Sequence of protein 1:
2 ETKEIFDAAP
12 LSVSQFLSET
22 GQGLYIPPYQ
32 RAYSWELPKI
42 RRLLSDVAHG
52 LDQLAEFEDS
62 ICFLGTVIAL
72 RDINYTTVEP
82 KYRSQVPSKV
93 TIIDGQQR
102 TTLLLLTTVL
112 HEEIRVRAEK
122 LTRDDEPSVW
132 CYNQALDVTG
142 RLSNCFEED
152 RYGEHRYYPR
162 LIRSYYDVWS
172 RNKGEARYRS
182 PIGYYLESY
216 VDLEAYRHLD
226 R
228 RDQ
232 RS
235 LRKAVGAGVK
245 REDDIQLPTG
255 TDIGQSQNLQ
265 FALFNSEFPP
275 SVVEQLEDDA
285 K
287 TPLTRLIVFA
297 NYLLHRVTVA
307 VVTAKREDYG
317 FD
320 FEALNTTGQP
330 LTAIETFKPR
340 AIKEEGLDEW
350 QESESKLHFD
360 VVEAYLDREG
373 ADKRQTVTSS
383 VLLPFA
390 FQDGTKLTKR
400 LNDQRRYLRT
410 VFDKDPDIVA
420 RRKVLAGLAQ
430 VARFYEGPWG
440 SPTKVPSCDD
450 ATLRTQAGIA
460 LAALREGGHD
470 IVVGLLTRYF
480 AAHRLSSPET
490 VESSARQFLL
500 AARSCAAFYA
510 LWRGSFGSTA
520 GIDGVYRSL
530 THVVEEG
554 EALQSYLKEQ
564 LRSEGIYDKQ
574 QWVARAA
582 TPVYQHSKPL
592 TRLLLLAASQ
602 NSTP

Contacts between the two chains:
Residue T304 in protein 2 is in contact with residue E2 in protein 1 (closest heavy-atom distance 3.9 Å).
Residue H301 in protein 2 interacts with residue E2 in protein 1 (closest heavy-atom distance 2.9 Å).
Residue F64 in protein 2 interacts with residue I6 in protein 1 (closest heavy-atom distance 3.3 Å).
Residue G66 in protein 2 interacts with residue A322 in protein 1 (closest heavy-atom distance 3.6 Å).
Residue G327 in protein 2 contacts residue F320 in protein 1 (closest heavy-atom distance 3.9 Å).
Residue E321 in protein 2 is in contact with residue L400 in protein 1 (closest heavy-atom distance 3.8 Å).
Residue P329 in protein 2 contacts residue F320 in protein 1 (closest heavy-atom distance 3.6 Å).
Residue T3 in protein 2 contacts residue Q16 in protein 1 (closest heavy-atom distance 3.4 Å).
Residue G327 in protein 2 contacts residue D96 in protein 1 (closest heavy-atom distance 3.5 Å).
Residue D60 in protein 2 is in contact with residue R312 in protein 1 (closest heavy-atom distance 3.2 Å).
Residue F320 in protein 2 interacts with residue Q328 in protein 1 (closest heavy-atom distance 3.0 Å).
Residue T67 in protein 2 contacts residue A322 in protein 1 (closest heavy-atom distance 3.8 Å).
Residue P11 in protein 2 contacts residue K4 in protein 1 (closest heavy-atom distance 4.0 Å).
Residue S61 in protein 2 interacts with residue Y315 in protein 1 (closest heavy-atom distance 3.9 Å).
Residue R100 in protein 2 is in contact with residue T325 in protein 1 (closest heavy-atom distance 3.6 Å).
Residue Q16 in protein 2 contacts residue T3 in protein 1 (closest heavy-atom distance 3.1 Å).
Residue E313 in protein 2 is in contact with residue R408 in protein 1 (closest heavy-atom distance 2.7 Å).
Residue L400 in protein 2 interacts with residue E321 in protein 1 (closest heavy-atom distance 3.7 Å).
Residue Q328 in protein 2 interacts with residue N324 in protein 1 (closest heavy-atom distance 3.3 Å).
Residue T325 in protein 2 interacts with residue R100 in protein 1 (closest heavy-atom distance 3.0 Å).
Residue F7 in protein 2 contacts residue P11 in protein 1 (closest heavy-atom distance 3.3 Å).
Residue E2 in protein 2 contacts residue Q16 in protein 1 (closest heavy-atom distance 3.2 Å).
Residue D60 in protein 2 contacts residue Y315 in protein 1 (closest heavy-atom distance 1.9 Å).
Residue D96 in protein 2 contacts residue G327 in protein 1 (closest heavy-atom distance 3.4 Å).
Residue Q328 in protein 2 is in contact with residue R32 in protein 1 (closest heavy-atom distance 3.6 Å).
Residue R32 in protein 2 interacts with residue Q328 in protein 1 (closest heavy-atom distance 3.6 Å).
Residue D318 in protein 2 interacts with residue N401 in protein 1 (closest heavy-atom distance 2.8 Å).
Residue T67 in protein 2 contacts residue T326 in protein 1 (closest heavy-atom distance 3.8 Å).
Residue F7 in protein 2 contacts residue F64 in protein 1 (closest heavy-atom distance 3.3 Å).
Residue P11 in protein 2 interacts with residue T3 in protein 1 (closest heavy-atom distance 4.0 Å).
Residue F64 in protein 2 is in contact with residue F7 in protein 1 (closest heavy-atom distance 3.1 Å).
Residue P338 in protein 2 is in contact with residue P29 in protein 1 (closest heavy-atom distance 3.5 Å).
Residue P29 in protein 2 is in contact with residue P338 in protein 1 (closest heavy-atom distance 3.7 Å).
Residue G327 in protein 2 interacts with residue N324 in protein 1 (closest heavy-atom distance 3.5 Å).
Residue I62 in protein 2 interacts with residue Y315 in protein 1 (closest heavy-atom distance 3.7 Å).
Residue Y315 in protein 2 interacts with residue I62 in protein 1 (closest heavy-atom distance 3.8 Å).
Residue A9 in protein 2 interacts with residue A9 in protein 1 (closest heavy-atom distance 3.4 Å).
Residue F317 in protein 2 is in contact with residue R404 in protein 1 (closest heavy-atom distance 3.6 Å).
Residue D314 in protein 2 contacts residue R405 in protein 1 (closest heavy-atom distance 3.4 Å).
Residue Y315 in protein 2 interacts with residue D60 in protein 1 (closest heavy-atom distance 2.5 Å).
Residue T326 in protein 2 interacts with residue T67 in protein 1 (closest heavy-atom distance 3.4 Å).
Residue P11 in protein 2 is in contact with residue F7 in protein 1 (closest heavy-atom distance 3.7 Å).
Residue A306 in protein 2 is in contact with residue F7 in protein 1 (closest heavy-atom distance 3.2 Å).
Residue A322 in protein 2 is in contact with residue F64 in protein 1 (closest heavy-atom distance 3.9 Å).
Residue E334 in protein 2 interacts with residue Y30 in protein 1 (closest heavy-atom distance 3.3 Å).
Residue F7 in protein 2 is in contact with residue A306 in protein 1 (closest heavy-atom distance 3.1 Å).
Residue Q328 in protein 2 interacts with residue F320 in protein 1 (closest heavy-atom distance 3.4 Å).
Residue A322 in protein 2 is in contact with residue G66 in protein 1 (closest heavy-atom distance 3.6 Å).
Residue N324 in protein 2 contacts residue G327 in protein 1 (closest heavy-atom distance 3.0 Å).
Residue R404 in protein 2 interacts with residue F317 in protein 1 (closest heavy-atom distance 3.3 Å).
Residue D96 in protein 2 is in contact with residue T326 in protein 1 (closest heavy-atom distance 3.5 Å).
Residue F64 in protein 2 is in contact with residue A322 in protein 1 (closest heavy-atom distance 3.7 Å).
Residue Y30 in protein 2 is in contact with residue E334 in protein 1 (closest heavy-atom distance 3.4 Å).
Residue F320 in protein 2 is in contact with residue G327 in protein 1 (closest heavy-atom distance 3.5 Å).
Residue A322 in protein 2 is in contact with residue T67 in protein 1 (closest heavy-atom distance 3.6 Å).
Residue T326 in protein 2 contacts residue D96 in protein 1 (closest heavy-atom distance 3.8 Å).
Residue R405 in protein 2 interacts with residue D314 in protein 1 (closest heavy-atom distance 3.3 Å).
Residue R312 in protein 2 interacts with residue D60 in protein 1 (closest heavy-atom distance 3.6 Å).
Residue T67 in protein 2 contacts residue L323 in protein 1 (closest heavy-atom distance 3.8 Å).
Residue N401 in protein 2 interacts with residue D318 in protein 1 (closest heavy-atom distance 3.1 Å).

Sequence of protein 2:
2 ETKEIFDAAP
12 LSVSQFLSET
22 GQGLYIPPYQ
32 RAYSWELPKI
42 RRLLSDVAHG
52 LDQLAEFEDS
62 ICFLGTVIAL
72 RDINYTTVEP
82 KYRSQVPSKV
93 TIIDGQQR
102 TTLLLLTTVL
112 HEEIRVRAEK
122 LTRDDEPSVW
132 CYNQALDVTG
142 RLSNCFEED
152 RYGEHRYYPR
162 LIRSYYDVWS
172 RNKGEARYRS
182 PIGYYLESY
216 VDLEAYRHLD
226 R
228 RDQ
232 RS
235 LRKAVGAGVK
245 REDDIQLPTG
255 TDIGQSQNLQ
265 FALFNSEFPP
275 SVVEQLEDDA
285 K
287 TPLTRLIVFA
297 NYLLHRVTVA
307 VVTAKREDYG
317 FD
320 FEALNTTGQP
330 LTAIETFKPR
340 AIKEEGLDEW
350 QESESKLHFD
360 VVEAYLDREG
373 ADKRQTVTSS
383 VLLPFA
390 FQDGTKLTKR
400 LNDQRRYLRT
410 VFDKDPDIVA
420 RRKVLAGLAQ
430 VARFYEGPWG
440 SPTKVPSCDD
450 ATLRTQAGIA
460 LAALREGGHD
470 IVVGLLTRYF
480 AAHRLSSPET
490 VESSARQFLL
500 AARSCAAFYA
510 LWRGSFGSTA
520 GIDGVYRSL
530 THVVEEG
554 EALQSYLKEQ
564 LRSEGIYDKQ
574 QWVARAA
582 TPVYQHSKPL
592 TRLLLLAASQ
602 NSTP

These two protein chains interact to form a complex.